Sequence of chain A:
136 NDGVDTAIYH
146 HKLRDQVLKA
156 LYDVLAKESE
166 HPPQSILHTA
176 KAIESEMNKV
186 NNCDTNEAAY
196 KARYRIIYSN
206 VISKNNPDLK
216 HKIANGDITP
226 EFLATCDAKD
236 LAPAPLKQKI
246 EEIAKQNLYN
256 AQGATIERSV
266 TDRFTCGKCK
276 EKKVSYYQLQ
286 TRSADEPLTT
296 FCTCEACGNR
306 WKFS

This data describes a binding interaction between two proteins.

Residue-level contacts at the interface:
Residue G707 in chain B interacts with residue Q257 in chain A (closest heavy-atom distance 4.7 Å).
Residue D1204 in chain B contacts residue N252 in chain A (closest heavy-atom distance 4.8 Å).
Residue G823 in chain B is in contact with residue Q285 in chain A (closest heavy-atom distance 4.0 Å).
Residue H706 in chain B is in contact with residue A256 in chain A (closest heavy-atom distance 4.9 Å).
Residue G1360 in chain B contacts residue R305 in chain A (closest heavy-atom distance 3.9 Å).
Residue G1360 in chain B is in contact with residue W306 in chain A (closest heavy-atom distance 3.1 Å).
Residue H706 in chain B interacts with residue Q257 in chain A (closest heavy-atom distance 4.5 Å).
Residue L1172 in chain B is in contact with residue S204 in chain A (closest heavy-atom distance 5.0 Å).

Sequence of chain B:
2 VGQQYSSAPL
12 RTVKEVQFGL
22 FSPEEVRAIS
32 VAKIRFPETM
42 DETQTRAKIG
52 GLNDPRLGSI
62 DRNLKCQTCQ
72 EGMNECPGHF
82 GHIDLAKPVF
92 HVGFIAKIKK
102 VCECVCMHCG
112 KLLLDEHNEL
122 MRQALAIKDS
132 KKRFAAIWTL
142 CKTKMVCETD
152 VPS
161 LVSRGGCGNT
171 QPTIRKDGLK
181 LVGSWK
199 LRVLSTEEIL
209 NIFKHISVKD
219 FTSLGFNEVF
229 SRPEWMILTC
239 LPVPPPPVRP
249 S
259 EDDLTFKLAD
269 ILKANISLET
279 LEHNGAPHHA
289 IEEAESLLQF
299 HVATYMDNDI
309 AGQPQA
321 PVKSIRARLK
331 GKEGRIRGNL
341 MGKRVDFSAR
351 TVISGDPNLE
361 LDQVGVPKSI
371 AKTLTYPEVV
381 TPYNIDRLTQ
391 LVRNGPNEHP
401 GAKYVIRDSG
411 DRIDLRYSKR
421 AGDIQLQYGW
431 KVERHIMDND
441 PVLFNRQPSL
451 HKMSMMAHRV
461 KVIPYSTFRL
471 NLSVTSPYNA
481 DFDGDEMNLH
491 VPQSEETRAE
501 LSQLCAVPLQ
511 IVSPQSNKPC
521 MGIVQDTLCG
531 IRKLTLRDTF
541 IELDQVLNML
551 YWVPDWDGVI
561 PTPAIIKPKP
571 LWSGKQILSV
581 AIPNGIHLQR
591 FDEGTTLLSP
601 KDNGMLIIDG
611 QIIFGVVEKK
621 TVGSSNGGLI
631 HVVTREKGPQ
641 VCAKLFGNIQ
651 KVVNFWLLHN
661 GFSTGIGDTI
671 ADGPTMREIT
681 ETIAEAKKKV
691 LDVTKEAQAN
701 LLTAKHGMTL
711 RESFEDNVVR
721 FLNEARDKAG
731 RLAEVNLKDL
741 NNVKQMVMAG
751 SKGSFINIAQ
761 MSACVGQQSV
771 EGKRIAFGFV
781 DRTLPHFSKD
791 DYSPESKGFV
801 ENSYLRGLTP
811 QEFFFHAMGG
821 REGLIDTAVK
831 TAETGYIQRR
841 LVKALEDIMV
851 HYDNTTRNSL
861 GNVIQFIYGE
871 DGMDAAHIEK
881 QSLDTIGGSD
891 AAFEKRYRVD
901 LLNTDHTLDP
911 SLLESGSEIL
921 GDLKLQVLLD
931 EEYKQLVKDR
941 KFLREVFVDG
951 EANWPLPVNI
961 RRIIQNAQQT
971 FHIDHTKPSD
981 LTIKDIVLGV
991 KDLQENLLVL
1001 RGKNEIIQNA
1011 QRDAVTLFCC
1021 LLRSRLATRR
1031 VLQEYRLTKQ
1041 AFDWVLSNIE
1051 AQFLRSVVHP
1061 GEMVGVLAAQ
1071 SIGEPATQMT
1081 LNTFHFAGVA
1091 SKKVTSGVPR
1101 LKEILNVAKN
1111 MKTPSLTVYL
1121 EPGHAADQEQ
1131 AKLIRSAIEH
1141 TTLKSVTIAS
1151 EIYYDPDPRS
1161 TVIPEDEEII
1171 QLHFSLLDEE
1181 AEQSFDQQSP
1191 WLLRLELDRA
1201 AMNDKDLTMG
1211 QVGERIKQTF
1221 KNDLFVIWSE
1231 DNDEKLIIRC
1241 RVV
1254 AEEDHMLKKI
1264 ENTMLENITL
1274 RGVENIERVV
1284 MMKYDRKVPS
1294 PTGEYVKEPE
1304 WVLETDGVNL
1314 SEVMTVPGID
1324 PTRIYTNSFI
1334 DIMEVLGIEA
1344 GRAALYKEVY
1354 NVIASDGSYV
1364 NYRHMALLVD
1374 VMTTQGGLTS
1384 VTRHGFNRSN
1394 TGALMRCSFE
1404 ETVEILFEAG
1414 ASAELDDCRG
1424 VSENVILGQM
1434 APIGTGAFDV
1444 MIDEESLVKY